Residue-level contacts at the interface:
Residue Q26 in protein 2 interacts with residue E44 in protein 1 (closest heavy-atom distance 3.5 Å).
Residue E79 in protein 2 interacts with residue E52 in protein 1 (closest heavy-atom distance 2.6 Å).
Residue F75 in protein 2 is in contact with residue L61 in protein 1 (closest heavy-atom distance 3.7 Å).
Residue A65 in protein 2 is in contact with residue T72 in protein 1 (closest heavy-atom distance 3.5 Å).
Residue A65 in protein 2 interacts with residue A69 in protein 1 (closest heavy-atom distance 3.8 Å).
Residue A69 in protein 2 interacts with residue H62 in protein 1 (closest heavy-atom distance 3.6 Å).
Residue I6 in protein 2 contacts residue I4 in protein 1 (closest heavy-atom distance 3.0 Å).
Residue Y37 in protein 2 contacts residue K30 in protein 1 (closest heavy-atom distance 3.6 Å).
Residue K3 in protein 2 interacts with residue T5 in protein 1 (closest heavy-atom distance 3.4 Å).
Residue T72 in protein 2 is in contact with residue A65 in protein 1 (closest heavy-atom distance 3.5 Å).
Residue F75 in protein 2 interacts with residue Y58 in protein 1 (closest heavy-atom distance 3.5 Å).
Residue S2 in protein 2 interacts with residue I8 in protein 1 (closest heavy-atom distance 2.8 Å).
Residue I4 in protein 2 is in contact with residue I6 in protein 1 (closest heavy-atom distance 3.0 Å).
Residue T55 in protein 2 interacts with residue N80 in protein 1 (closest heavy-atom distance 3.9 Å).
Residue A40 in protein 2 is in contact with residue I29 in protein 1 (closest heavy-atom distance 3.7 Å).
Residue L61 in protein 2 is in contact with residue T72 in protein 1 (closest heavy-atom distance 3.8 Å).
Residue I4 in protein 2 interacts with residue I8 in protein 1 (closest heavy-atom distance 3.6 Å).
Residue K3 in protein 2 interacts with residue I6 in protein 1 (closest heavy-atom distance 3.5 Å).
Residue K30 in protein 2 interacts with residue E44 in protein 1 (closest heavy-atom distance 2.8 Å).
Residue I29 in protein 2 interacts with residue A40 in protein 1 (closest heavy-atom distance 3.7 Å).
Residue I4 in protein 2 is in contact with residue S73 in protein 1 (closest heavy-atom distance 3.5 Å).
Residue L68 in protein 2 contacts residue L68 in protein 1 (closest heavy-atom distance 3.8 Å).
Residue A69 in protein 2 is in contact with residue A65 in protein 1 (closest heavy-atom distance 3.8 Å).
Residue H62 in protein 2 is in contact with residue S73 in protein 1 (closest heavy-atom distance 3.5 Å).
Residue N59 in protein 2 interacts with residue I76 in protein 1 (closest heavy-atom distance 2.5 Å).
Residue S2 in protein 2 contacts residue N7 in protein 1 (closest heavy-atom distance 3.7 Å).
Residue Q26 in protein 2 contacts residue A40 in protein 1 (closest heavy-atom distance 3.1 Å).
Residue I4 in protein 2 contacts residue I4 in protein 1 (closest heavy-atom distance 3.5 Å).
Residue S73 in protein 2 is in contact with residue H62 in protein 1 (closest heavy-atom distance 3.5 Å).
Residue N80 in protein 2 interacts with residue T55 in protein 1 (closest heavy-atom distance 3.9 Å).
Residue I8 in protein 2 is in contact with residue I4 in protein 1 (closest heavy-atom distance 3.6 Å).
Residue V36 in protein 2 contacts residue L68 in protein 1 (closest heavy-atom distance 4.0 Å).
Residue Y37 in protein 2 contacts residue A33 in protein 1 (closest heavy-atom distance 3.8 Å).
Residue Y58 in protein 2 interacts with residue F75 in protein 1 (closest heavy-atom distance 3.5 Å).
Residue T72 in protein 2 is in contact with residue L61 in protein 1 (closest heavy-atom distance 3.8 Å).
Residue K41 in protein 2 is in contact with residue K30 in protein 1 (closest heavy-atom distance 4.0 Å).
Residue N7 in protein 2 interacts with residue S2 in protein 1 (closest heavy-atom distance 3.7 Å).
Residue L68 in protein 2 is in contact with residue V36 in protein 1 (closest heavy-atom distance 4.0 Å).
Residue I76 in protein 2 contacts residue N59 in protein 1 (closest heavy-atom distance 2.5 Å).
Residue A33 in protein 2 interacts with residue Y37 in protein 1 (closest heavy-atom distance 3.8 Å).
Residue T5 in protein 2 is in contact with residue I4 in protein 1 (closest heavy-atom distance 3.5 Å).
Residue L61 in protein 2 is in contact with residue F75 in protein 1 (closest heavy-atom distance 3.7 Å).
Residue I4 in protein 2 is in contact with residue T5 in protein 1 (closest heavy-atom distance 3.5 Å).
Residue E79 in protein 2 interacts with residue Y58 in protein 1 (closest heavy-atom distance 3.3 Å).
Residue E52 in protein 2 is in contact with residue E79 in protein 1 (closest heavy-atom distance 2.6 Å).
Residue T72 in protein 2 interacts with residue H62 in protein 1 (closest heavy-atom distance 2.9 Å).
Residue I6 in protein 2 interacts with residue K3 in protein 1 (closest heavy-atom distance 3.5 Å).
Residue E44 in protein 2 contacts residue K30 in protein 1 (closest heavy-atom distance 2.8 Å).
Residue K30 in protein 2 contacts residue K41 in protein 1 (closest heavy-atom distance 4.0 Å).
Residue H62 in protein 2 is in contact with residue A69 in protein 1 (closest heavy-atom distance 3.6 Å).
Residue A33 in protein 2 interacts with residue A33 in protein 1 (closest heavy-atom distance 3.8 Å).
Residue E44 in protein 2 interacts with residue Q26 in protein 1 (closest heavy-atom distance 3.5 Å).
Residue Y58 in protein 2 is in contact with residue E79 in protein 1 (closest heavy-atom distance 3.3 Å).
Residue K30 in protein 2 is in contact with residue Y37 in protein 1 (closest heavy-atom distance 3.6 Å).
Residue A69 in protein 2 contacts residue A69 in protein 1 (closest heavy-atom distance 3.9 Å).
Residue H62 in protein 2 is in contact with residue T72 in protein 1 (closest heavy-atom distance 2.9 Å).
Residue A40 in protein 2 is in contact with residue Q26 in protein 1 (closest heavy-atom distance 3.1 Å).
Residue I8 in protein 2 contacts residue S2 in protein 1 (closest heavy-atom distance 2.8 Å).
Residue T5 in protein 2 is in contact with residue K3 in protein 1 (closest heavy-atom distance 3.4 Å).
Residue S73 in protein 2 contacts residue I4 in protein 1 (closest heavy-atom distance 3.5 Å).

Sequence of protein 1:
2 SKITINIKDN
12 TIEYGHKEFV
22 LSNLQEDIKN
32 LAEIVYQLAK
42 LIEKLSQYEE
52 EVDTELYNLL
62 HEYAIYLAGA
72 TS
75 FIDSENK

Sequence of protein 2:
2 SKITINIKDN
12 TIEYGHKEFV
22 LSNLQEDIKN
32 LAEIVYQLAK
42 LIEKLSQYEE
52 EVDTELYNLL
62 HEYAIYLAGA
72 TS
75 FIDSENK

These two protein chains interact to form a complex.